These two protein chains interact to form a complex.

Contacts between the two chains:
Residue K66 in chain A contacts residue G18 in chain B (closest heavy-atom distance 2.3 Å).
Residue K66 in chain A is in contact with residue K85 in chain B (closest heavy-atom distance 3.6 Å).
Residue M67 in chain A interacts with residue K85 in chain B (closest heavy-atom distance 4.2 Å).
Residue K66 in chain A interacts with residue L19 in chain B (closest heavy-atom distance 4.1 Å).
Residue R70 in chain A interacts with residue Y94 in chain B (closest heavy-atom distance 3.9 Å).
Residue K66 in chain A contacts residue A86 in chain B (closest heavy-atom distance 3.4 Å).
Residue R70 in chain A interacts with residue A86 in chain B (closest heavy-atom distance 3.4 Å).

Sequence of chain B:
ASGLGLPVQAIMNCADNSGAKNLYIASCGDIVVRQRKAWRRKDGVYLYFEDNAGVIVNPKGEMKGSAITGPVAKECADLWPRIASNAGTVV

Sequence of chain A:
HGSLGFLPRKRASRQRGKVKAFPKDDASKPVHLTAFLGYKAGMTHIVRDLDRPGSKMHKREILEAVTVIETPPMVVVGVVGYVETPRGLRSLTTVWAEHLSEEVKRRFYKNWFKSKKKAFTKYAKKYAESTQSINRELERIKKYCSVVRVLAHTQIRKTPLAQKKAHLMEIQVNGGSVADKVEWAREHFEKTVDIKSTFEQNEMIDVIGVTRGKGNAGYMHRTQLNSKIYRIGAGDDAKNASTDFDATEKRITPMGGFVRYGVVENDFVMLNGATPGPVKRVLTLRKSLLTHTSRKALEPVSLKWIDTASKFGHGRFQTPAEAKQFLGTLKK